Sequence of protein 2:
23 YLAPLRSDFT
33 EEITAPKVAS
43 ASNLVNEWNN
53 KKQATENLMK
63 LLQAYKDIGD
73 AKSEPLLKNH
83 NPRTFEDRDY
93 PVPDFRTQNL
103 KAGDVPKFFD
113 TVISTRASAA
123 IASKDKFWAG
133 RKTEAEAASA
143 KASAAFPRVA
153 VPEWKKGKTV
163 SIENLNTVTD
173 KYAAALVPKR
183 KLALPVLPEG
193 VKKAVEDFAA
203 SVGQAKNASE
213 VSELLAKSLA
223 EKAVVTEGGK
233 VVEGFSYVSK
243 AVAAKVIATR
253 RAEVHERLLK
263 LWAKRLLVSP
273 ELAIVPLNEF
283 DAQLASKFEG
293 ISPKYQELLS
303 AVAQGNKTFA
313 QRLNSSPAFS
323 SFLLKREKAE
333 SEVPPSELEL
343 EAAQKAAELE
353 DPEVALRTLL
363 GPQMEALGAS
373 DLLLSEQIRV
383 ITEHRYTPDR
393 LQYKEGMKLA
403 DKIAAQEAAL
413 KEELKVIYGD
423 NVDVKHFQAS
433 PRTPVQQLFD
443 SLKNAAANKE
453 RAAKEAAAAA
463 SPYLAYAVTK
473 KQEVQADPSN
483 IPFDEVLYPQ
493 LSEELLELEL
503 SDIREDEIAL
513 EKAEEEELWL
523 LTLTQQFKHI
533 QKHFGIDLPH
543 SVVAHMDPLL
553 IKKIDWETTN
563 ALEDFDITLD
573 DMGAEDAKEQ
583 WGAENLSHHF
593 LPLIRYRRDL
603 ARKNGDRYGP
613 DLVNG

The following describes two proteins that form a bound complex.

Sequence of protein 1:
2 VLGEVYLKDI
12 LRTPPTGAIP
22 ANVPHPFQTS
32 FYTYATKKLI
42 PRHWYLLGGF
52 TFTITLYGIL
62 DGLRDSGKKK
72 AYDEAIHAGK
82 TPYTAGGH

Contacts between the two chains:
Residue D549 in protein 2 contacts residue I11 in protein 1 (closest heavy-atom distance 4.0 Å).
Residue M548 in protein 2 contacts residue P15 in protein 1 (closest heavy-atom distance 3.6 Å).
Residue T561 in protein 2 contacts residue K38 in protein 1 (closest heavy-atom distance 4.0 Å).
Residue P594 in protein 2 contacts residue I11 in protein 1 (closest heavy-atom distance 3.7 Å).
Residue L520 in protein 2 interacts with residue E5 in protein 1 (closest heavy-atom distance 3.4 Å).
Residue H590 in protein 2 contacts residue I11 in protein 1 (closest heavy-atom distance 3.3 Å).
Residue P550 in protein 2 interacts with residue I11 in protein 1 (closest heavy-atom distance 3.6 Å).
Residue P594 in protein 2 contacts residue L3 in protein 1 (closest heavy-atom distance 3.5 Å).
Residue E517 in protein 2 interacts with residue V2 in protein 1 (closest heavy-atom distance 3.4 Å).
Residue P550 in protein 2 interacts with residue R13 in protein 1 (closest heavy-atom distance 3.6 Å).
Residue L520 in protein 2 interacts with residue L8 in protein 1 (closest heavy-atom distance 3.7 Å).
Residue E516 in protein 2 contacts residue V2 in protein 1 (closest heavy-atom distance 3.8 Å).
Residue M548 in protein 2 contacts residue T14 in protein 1 (closest heavy-atom distance 3.5 Å).
Residue L593 in protein 2 interacts with residue I11 in protein 1 (closest heavy-atom distance 3.8 Å).
Residue Q527 in protein 2 is in contact with residue T14 in protein 1 (closest heavy-atom distance 3.4 Å).
Residue H542 in protein 2 interacts with residue N23 in protein 1 (closest heavy-atom distance 3.4 Å).
Residue H547 in protein 2 contacts residue R13 in protein 1 (closest heavy-atom distance 3.0 Å).
Residue T560 in protein 2 interacts with residue K39 in protein 1 (closest heavy-atom distance 3.2 Å).
Residue A546 in protein 2 contacts residue V24 in protein 1 (closest heavy-atom distance 3.7 Å).
Residue H547 in protein 2 is in contact with residue T14 in protein 1 (closest heavy-atom distance 3.6 Å).
Residue P594 in protein 2 interacts with residue Y7 in protein 1 (closest heavy-atom distance 3.4 Å).
Residue W521 in protein 2 contacts residue L12 in protein 1 (closest heavy-atom distance 4.0 Å).
Residue D601 in protein 2 contacts residue Y7 in protein 1 (closest heavy-atom distance 3.7 Å).
Residue S543 in protein 2 interacts with residue N23 in protein 1 (closest heavy-atom distance 3.7 Å).
Residue Q527 in protein 2 interacts with residue P15 in protein 1 (closest heavy-atom distance 4.0 Å).
Residue A563 in protein 2 contacts residue K39 in protein 1 (closest heavy-atom distance 3.7 Å).
Residue H547 in protein 2 is in contact with residue P16 in protein 1 (closest heavy-atom distance 3.9 Å).
Residue H531 in protein 2 interacts with residue P15 in protein 1 (closest heavy-atom distance 3.4 Å).
Residue W521 in protein 2 is in contact with residue L8 in protein 1 (closest heavy-atom distance 4.0 Å).
Residue H547 in protein 2 contacts residue P21 in protein 1 (closest heavy-atom distance 3.8 Å).
Residue L525 in protein 2 is in contact with residue L12 in protein 1 (closest heavy-atom distance 3.7 Å).
Residue D557 in protein 2 interacts with residue H26 in protein 1 (closest heavy-atom distance 3.2 Å).
Residue T561 in protein 2 interacts with residue H26 in protein 1 (closest heavy-atom distance 3.0 Å).
Residue V544 in protein 2 contacts residue I20 in protein 1 (closest heavy-atom distance 3.8 Å).
Residue Q528 in protein 2 interacts with residue R13 in protein 1 (closest heavy-atom distance 2.9 Å).
Residue Y598 in protein 2 interacts with residue L3 in protein 1 (closest heavy-atom distance 3.9 Å).
Residue T524 in protein 2 contacts residue T14 in protein 1 (closest heavy-atom distance 3.8 Å).
Residue M548 in protein 2 interacts with residue R13 in protein 1 (closest heavy-atom distance 3.0 Å).
Residue E517 in protein 2 interacts with residue L3 in protein 1 (closest heavy-atom distance 2.6 Å).
Residue Y598 in protein 2 contacts residue V2 in protein 1 (closest heavy-atom distance 3.5 Å).
Residue P594 in protein 2 contacts residue L12 in protein 1 (closest heavy-atom distance 4.0 Å).
Residue H591 in protein 2 is in contact with residue L12 in protein 1 (closest heavy-atom distance 3.6 Å).
Residue Q528 in protein 2 interacts with residue L12 in protein 1 (closest heavy-atom distance 3.3 Å).
Residue W521 in protein 2 contacts residue L3 in protein 1 (closest heavy-atom distance 3.7 Å).
Residue S543 in protein 2 interacts with residue I20 in protein 1 (closest heavy-atom distance 3.4 Å).
Residue T560 in protein 2 is in contact with residue H26 in protein 1 (closest heavy-atom distance 3.5 Å).
Residue P594 in protein 2 is in contact with residue L8 in protein 1 (closest heavy-atom distance 3.7 Å).
Residue T561 in protein 2 is in contact with residue F28 in protein 1 (closest heavy-atom distance 3.6 Å).
Residue T524 in protein 2 contacts residue L8 in protein 1 (closest heavy-atom distance 3.5 Å).
Residue L551 in protein 2 contacts residue D10 in protein 1 (closest heavy-atom distance 4.0 Å).
Residue T560 in protein 2 is in contact with residue F28 in protein 1 (closest heavy-atom distance 3.7 Å).
Residue V544 in protein 2 is in contact with residue P16 in protein 1 (closest heavy-atom distance 3.8 Å).
Residue L520 in protein 2 contacts residue L3 in protein 1 (closest heavy-atom distance 3.3 Å).
Residue R597 in protein 2 interacts with residue Y7 in protein 1 (closest heavy-atom distance 3.6 Å).
Residue E565 in protein 2 interacts with residue K39 in protein 1 (closest heavy-atom distance 3.6 Å).
Residue A563 in protein 2 contacts residue R43 in protein 1 (closest heavy-atom distance 3.6 Å).
Residue Y598 in protein 2 interacts with residue Y7 in protein 1 (closest heavy-atom distance 3.8 Å).
Residue M548 in protein 2 contacts residue L12 in protein 1 (closest heavy-atom distance 3.9 Å).
Residue S543 in protein 2 contacts residue P21 in protein 1 (closest heavy-atom distance 3.3 Å).
Residue S543 in protein 2 contacts residue A22 in protein 1 (closest heavy-atom distance 3.8 Å).